Residue-level contacts at the interface:
Residue K177 in protein 2 is in contact with residue D167 in protein 1 (closest heavy-atom distance 3.4 Å).
Residue L76 in protein 2 is in contact with residue T164 in protein 1 (closest heavy-atom distance 3.2 Å).
Residue N202 in protein 2 contacts residue G176 in protein 1 (closest heavy-atom distance 2.7 Å).
Residue K106 in protein 2 is in contact with residue L92 in protein 1 (closest heavy-atom distance 3.3 Å).
Residue I103 in protein 2 is in contact with residue L101 in protein 1 (closest heavy-atom distance 3.3 Å).
Residue Y145 in protein 2 is in contact with residue D131 in protein 1 (closest heavy-atom distance 2.5 Å).
Residue F178 in protein 2 interacts with residue D167 in protein 1 (closest heavy-atom distance 3.2 Å).
Residue I132 in protein 2 contacts residue N111 in protein 1 (closest heavy-atom distance 3.2 Å).
Residue L76 in protein 2 interacts with residue K165 in protein 1 (closest heavy-atom distance 3.0 Å).
Residue S181 in protein 2 contacts residue N166 in protein 1 (closest heavy-atom distance 3.2 Å).
Residue I204 in protein 2 interacts with residue V171 in protein 1 (closest heavy-atom distance 2.9 Å).
Residue F148 in protein 2 contacts residue F137 in protein 1 (closest heavy-atom distance 3.1 Å).
Residue F73 in protein 2 is in contact with residue V140 in protein 1 (closest heavy-atom distance 3.3 Å).
Residue L169 in protein 2 interacts with residue S173 in protein 1 (closest heavy-atom distance 3.1 Å).
Residue N88 in protein 2 contacts residue S160 in protein 1 (closest heavy-atom distance 3.2 Å).
Residue Q203 in protein 2 is in contact with residue V171 in protein 1 (closest heavy-atom distance 3.3 Å).
Residue N202 in protein 2 interacts with residue S173 in protein 1 (closest heavy-atom distance 3.3 Å).
Residue Q203 in protein 2 contacts residue V170 in protein 1 (closest heavy-atom distance 2.9 Å).
Residue K77 in protein 2 is in contact with residue T164 in protein 1 (closest heavy-atom distance 3.1 Å).
Residue K131 in protein 2 interacts with residue W104 in protein 1 (closest heavy-atom distance 3.0 Å).
Residue N118 in protein 2 interacts with residue K192 in protein 1 (closest heavy-atom distance 2.7 Å).
Residue F178 in protein 2 is in contact with residue I168 in protein 1 (closest heavy-atom distance 2.6 Å).
Residue L206 in protein 2 contacts residue Y169 in protein 1 (closest heavy-atom distance 2.8 Å).
Residue N179 in protein 2 interacts with residue N166 in protein 1 (closest heavy-atom distance 2.8 Å).
Residue L76 in protein 2 contacts residue V140 in protein 1 (closest heavy-atom distance 3.1 Å).
Residue S167 in protein 2 is in contact with residue V189 in protein 1 (closest heavy-atom distance 3.0 Å).
Residue S135 in protein 2 contacts residue W104 in protein 1 (closest heavy-atom distance 2.9 Å).
Residue K106 in protein 2 contacts residue C86 in protein 1 (closest heavy-atom distance 2.6 Å).
Residue S135 in protein 2 is in contact with residue G108 in protein 1 (closest heavy-atom distance 3.2 Å).
Residue F102 in protein 2 contacts residue L101 in protein 1 (closest heavy-atom distance 2.9 Å).
Residue N164 in protein 2 interacts with residue A133 in protein 1 (closest heavy-atom distance 2.9 Å).
Residue Y145 in protein 2 interacts with residue L130 in protein 1 (closest heavy-atom distance 3.2 Å).
Residue D156 in protein 2 is in contact with residue Y196 in protein 1 (closest heavy-atom distance 3.2 Å).
Residue S167 in protein 2 contacts residue N180 in protein 1 (closest heavy-atom distance 2.5 Å).
Residue T136 in protein 2 contacts residue N111 in protein 1 (closest heavy-atom distance 2.8 Å).
Residue I140 in protein 2 contacts residue F112 in protein 1 (closest heavy-atom distance 3.3 Å).
Residue Y109 in protein 2 contacts residue D81 in protein 1 (closest heavy-atom distance 2.8 Å).
Residue F114 in protein 2 interacts with residue E199 in protein 1 (closest heavy-atom distance 2.9 Å).
Residue I173 in protein 2 contacts residue Q129 in protein 1 (closest heavy-atom distance 3.0 Å).
Residue N96 in protein 2 interacts with residue E145 in protein 1 (closest heavy-atom distance 3.3 Å).
Residue T155 in protein 2 is in contact with residue Y196 in protein 1 (closest heavy-atom distance 2.9 Å).
Residue E201 in protein 2 is in contact with residue L179 in protein 1 (closest heavy-atom distance 2.8 Å).
Residue K113 in protein 2 is in contact with residue E85 in protein 1 (closest heavy-atom distance 3.0 Å).
Residue I174 in protein 2 is in contact with residue V171 in protein 1 (closest heavy-atom distance 3.3 Å).
Residue K91 in protein 2 is in contact with residue S158 in protein 1 (closest heavy-atom distance 2.7 Å).
Residue F73 in protein 2 is in contact with residue E136 in protein 1 (closest heavy-atom distance 3.4 Å).
Residue N179 in protein 2 is in contact with residue D167 in protein 1 (closest heavy-atom distance 3.2 Å).
Residue Y160 in protein 2 interacts with residue K212 in protein 1 (closest heavy-atom distance 3.3 Å).
Residue Y160 in protein 2 contacts residue A135 in protein 1 (closest heavy-atom distance 3.3 Å).
Residue N129 in protein 2 is in contact with residue L77 in protein 1 (closest heavy-atom distance 3.2 Å).
Residue D171 in protein 2 contacts residue S175 in protein 1 (closest heavy-atom distance 3.3 Å).
Residue S167 in protein 2 interacts with residue Y188 in protein 1 (closest heavy-atom distance 3.3 Å).
Residue S176 in protein 2 interacts with residue V170 in protein 1 (closest heavy-atom distance 2.7 Å).
Residue K77 in protein 2 contacts residue N166 in protein 1 (closest heavy-atom distance 3.1 Å).
Residue N211 in protein 2 is in contact with residue K182 in protein 1 (closest heavy-atom distance 2.4 Å).
Residue Y145 in protein 2 contacts residue R141 in protein 1 (closest heavy-atom distance 3.3 Å).
Residue I168 in protein 2 interacts with residue N180 in protein 1 (closest heavy-atom distance 3.1 Å).
Residue I174 in protein 2 interacts with residue Q172 in protein 1 (closest heavy-atom distance 2.7 Å).
Residue D156 in protein 2 contacts residue K204 in protein 1 (closest heavy-atom distance 3.0 Å).
Residue K131 in protein 2 interacts with residue D81 in protein 1 (closest heavy-atom distance 3.1 Å).

Sequence of protein 2:
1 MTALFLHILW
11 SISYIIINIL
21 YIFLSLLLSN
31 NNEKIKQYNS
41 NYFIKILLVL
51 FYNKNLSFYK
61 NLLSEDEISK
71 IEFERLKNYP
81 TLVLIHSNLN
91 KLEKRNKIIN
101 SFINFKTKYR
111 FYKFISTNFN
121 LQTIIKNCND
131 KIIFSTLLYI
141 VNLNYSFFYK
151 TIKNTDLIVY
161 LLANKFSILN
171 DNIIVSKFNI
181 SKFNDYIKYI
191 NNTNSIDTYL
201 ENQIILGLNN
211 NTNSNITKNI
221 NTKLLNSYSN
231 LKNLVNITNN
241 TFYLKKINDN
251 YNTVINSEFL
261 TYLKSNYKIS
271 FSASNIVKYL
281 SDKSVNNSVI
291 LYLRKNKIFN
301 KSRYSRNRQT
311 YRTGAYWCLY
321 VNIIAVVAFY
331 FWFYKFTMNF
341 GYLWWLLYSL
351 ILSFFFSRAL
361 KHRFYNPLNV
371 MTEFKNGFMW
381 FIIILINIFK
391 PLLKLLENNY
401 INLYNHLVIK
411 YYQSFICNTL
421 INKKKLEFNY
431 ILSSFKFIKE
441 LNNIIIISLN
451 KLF

The following describes two proteins that form a bound complex.

Sequence of protein 1:
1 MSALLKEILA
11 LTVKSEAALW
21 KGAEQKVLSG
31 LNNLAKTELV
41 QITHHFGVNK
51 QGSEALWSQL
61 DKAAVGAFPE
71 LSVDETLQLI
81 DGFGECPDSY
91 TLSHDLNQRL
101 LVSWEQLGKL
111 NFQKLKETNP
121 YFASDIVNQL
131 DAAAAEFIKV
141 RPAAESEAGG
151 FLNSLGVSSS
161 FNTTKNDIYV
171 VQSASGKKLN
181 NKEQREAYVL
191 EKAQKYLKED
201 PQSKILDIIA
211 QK